Sequence of the second protein:
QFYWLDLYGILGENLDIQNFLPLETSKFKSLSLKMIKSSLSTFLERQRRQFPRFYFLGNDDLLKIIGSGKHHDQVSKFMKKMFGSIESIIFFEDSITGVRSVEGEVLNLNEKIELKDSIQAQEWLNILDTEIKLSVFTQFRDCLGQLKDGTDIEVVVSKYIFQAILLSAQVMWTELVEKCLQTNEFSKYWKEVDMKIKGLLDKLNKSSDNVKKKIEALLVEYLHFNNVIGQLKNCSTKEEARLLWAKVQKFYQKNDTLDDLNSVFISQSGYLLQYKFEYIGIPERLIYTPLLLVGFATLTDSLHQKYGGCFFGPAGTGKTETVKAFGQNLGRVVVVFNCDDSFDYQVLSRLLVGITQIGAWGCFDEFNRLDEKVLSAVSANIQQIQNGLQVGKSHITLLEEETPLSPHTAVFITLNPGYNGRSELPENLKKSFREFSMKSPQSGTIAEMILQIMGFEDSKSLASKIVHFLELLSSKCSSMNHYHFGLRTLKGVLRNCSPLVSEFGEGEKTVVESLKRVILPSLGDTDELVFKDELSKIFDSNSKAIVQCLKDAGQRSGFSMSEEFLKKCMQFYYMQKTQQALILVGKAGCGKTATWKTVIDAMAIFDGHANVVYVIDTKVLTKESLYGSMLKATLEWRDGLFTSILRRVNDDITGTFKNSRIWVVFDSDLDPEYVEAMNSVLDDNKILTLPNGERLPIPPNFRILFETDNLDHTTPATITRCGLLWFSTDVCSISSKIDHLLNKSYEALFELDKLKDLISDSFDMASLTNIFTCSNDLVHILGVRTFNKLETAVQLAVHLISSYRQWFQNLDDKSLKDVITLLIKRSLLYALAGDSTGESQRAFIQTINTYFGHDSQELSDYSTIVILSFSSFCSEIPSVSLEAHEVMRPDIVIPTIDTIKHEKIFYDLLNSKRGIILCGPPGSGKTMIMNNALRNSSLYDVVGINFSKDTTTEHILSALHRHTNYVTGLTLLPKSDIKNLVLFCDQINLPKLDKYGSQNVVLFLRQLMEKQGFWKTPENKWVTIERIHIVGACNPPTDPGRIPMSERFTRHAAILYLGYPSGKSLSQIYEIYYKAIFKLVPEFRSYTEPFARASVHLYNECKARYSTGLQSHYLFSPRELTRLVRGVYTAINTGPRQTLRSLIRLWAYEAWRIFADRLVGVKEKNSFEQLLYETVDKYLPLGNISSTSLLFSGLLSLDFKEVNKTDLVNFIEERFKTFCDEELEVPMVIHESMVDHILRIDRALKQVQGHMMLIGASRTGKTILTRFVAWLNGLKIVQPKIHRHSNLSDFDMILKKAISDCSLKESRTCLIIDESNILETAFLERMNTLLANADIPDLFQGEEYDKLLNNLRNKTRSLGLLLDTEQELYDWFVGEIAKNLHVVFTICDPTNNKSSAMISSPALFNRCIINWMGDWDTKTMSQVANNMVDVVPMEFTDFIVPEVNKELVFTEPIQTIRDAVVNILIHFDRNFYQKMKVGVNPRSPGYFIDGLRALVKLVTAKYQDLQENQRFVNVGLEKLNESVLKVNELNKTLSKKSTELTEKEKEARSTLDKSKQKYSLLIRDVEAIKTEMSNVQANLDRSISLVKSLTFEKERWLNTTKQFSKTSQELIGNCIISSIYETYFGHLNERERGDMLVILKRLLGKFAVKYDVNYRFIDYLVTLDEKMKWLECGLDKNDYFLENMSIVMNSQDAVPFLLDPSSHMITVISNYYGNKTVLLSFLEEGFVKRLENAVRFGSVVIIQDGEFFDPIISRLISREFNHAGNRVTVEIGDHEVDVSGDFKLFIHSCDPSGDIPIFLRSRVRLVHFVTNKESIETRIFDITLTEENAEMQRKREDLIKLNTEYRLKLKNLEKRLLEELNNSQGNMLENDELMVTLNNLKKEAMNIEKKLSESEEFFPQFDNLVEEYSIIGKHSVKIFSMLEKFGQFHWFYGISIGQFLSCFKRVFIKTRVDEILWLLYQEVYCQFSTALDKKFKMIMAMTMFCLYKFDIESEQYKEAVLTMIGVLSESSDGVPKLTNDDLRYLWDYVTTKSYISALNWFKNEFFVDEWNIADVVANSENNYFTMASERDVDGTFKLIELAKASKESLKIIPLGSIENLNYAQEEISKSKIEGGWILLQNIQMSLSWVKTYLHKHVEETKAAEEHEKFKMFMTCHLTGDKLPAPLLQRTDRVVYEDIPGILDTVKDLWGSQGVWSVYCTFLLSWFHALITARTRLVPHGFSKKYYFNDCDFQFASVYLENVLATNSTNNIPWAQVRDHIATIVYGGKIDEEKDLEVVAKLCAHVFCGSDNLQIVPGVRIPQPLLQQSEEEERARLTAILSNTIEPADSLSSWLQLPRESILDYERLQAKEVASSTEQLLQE

Interface contacts:
Residue A2226 in the second protein is in contact with residue W289 in the first protein (closest heavy-atom distance 5.0 Å).
Residue N2225 in the second protein interacts with residue W289 in the first protein (closest heavy-atom distance 3.4 Å).
Residue A2648 in the second protein interacts with residue N214 in the first protein (closest heavy-atom distance 2.9 Å).
Residue A2647 in the second protein interacts with residue N214 in the first protein (closest heavy-atom distance 4.3 Å).
Residue F2229 in the second protein is in contact with residue W289 in the first protein (closest heavy-atom distance 3.2 Å).
Residue E2650 in the second protein is in contact with residue N214 in the first protein (closest heavy-atom distance 3.0 Å).
Residue E2649 in the second protein interacts with residue N214 in the first protein (closest heavy-atom distance 4.6 Å).
Residue F2229 in the second protein contacts residue S290 in the first protein (closest heavy-atom distance 4.8 Å).
Residue V2210 in the second protein is in contact with residue N287 in the first protein (closest heavy-atom distance 4.6 Å).

The following describes two proteins that form a bound complex.

Sequence of the first protein:
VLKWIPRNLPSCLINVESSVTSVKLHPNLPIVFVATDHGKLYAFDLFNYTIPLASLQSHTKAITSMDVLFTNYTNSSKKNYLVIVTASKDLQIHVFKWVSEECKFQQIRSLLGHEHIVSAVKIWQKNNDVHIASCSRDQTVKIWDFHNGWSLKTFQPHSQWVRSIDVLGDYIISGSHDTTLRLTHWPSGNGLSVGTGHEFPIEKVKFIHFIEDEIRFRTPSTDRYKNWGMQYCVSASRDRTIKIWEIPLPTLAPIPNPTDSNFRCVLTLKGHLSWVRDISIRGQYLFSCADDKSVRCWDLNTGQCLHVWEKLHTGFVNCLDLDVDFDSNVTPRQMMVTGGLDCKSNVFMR